Sequence of protein 2:
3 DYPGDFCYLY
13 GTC

Sequence of protein 1:
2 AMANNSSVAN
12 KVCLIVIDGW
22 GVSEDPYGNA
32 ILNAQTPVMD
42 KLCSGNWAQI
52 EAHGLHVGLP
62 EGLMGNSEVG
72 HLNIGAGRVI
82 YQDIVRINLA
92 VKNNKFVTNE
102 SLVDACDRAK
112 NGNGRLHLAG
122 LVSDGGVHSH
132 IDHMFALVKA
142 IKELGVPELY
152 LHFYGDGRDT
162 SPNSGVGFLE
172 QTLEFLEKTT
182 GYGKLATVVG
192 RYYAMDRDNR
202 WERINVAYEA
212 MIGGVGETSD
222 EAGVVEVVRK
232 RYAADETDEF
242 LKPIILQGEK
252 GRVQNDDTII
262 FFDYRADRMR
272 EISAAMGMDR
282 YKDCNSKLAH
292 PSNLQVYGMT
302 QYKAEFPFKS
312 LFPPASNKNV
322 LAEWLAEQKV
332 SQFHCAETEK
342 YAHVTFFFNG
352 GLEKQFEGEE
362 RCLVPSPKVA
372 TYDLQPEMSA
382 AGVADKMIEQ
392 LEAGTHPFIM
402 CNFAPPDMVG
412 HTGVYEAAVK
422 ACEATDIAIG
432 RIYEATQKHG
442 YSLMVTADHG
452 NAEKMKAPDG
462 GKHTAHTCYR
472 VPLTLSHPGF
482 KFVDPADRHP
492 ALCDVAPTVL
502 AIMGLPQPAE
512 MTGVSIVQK

Contacts between the two chains:
Residue Q83 in protein 1 is in contact with residue F8 in protein 2 (closest heavy-atom distance 3.6 Å).
Residue R271 in protein 1 is in contact with residue D3 in protein 2 (closest heavy-atom distance 2.9 Å).
Residue D84 in protein 1 is in contact with residue Y4 in protein 2 (closest heavy-atom distance 2.7 Å).
Residue N67 in protein 1 is in contact with residue Y12 in protein 2 (closest heavy-atom distance 3.6 Å).
Residue E69 in protein 1 is in contact with residue C15 in protein 2 (closest heavy-atom distance 4.7 Å).
Residue L64 in protein 1 interacts with residue L11 in protein 2 (closest heavy-atom distance 3.3 Å).
Residue S68 in protein 1 contacts residue C15 in protein 2 (closest heavy-atom distance 4.0 Å).
Residue P315 in protein 1 contacts residue Y4 in protein 2 (closest heavy-atom distance 3.7 Å).
Residue N67 in protein 1 interacts with residue G13 in protein 2 (closest heavy-atom distance 3.9 Å).
Residue H412 in protein 1 is in contact with residue C15 in protein 2 (closest heavy-atom distance 3.0 Å).
Residue A267 in protein 1 contacts residue F8 in protein 2 (closest heavy-atom distance 4.1 Å).
Residue G352 in protein 1 contacts residue Y4 in protein 2 (closest heavy-atom distance 4.9 Å).
Residue Y82 in protein 1 interacts with residue G6 in protein 2 (closest heavy-atom distance 4.3 Å).
Residue K341 in protein 1 is in contact with residue C15 in protein 2 (closest heavy-atom distance 3.6 Å).
Residue V70 in protein 1 interacts with residue Y10 in protein 2 (closest heavy-atom distance 3.0 Å).
Residue H344 in protein 1 contacts residue T14 in protein 2 (closest heavy-atom distance 4.3 Å).
Residue M65 in protein 1 interacts with residue L11 in protein 2 (closest heavy-atom distance 4.8 Å).
Residue E69 in protein 1 interacts with residue G13 in protein 2 (closest heavy-atom distance 3.1 Å).
Residue L73 in protein 1 is in contact with residue P5 in protein 2 (closest heavy-atom distance 4.2 Å).
Residue D268 in protein 1 is in contact with residue F8 in protein 2 (closest heavy-atom distance 4.0 Å).
Residue N318 in protein 1 interacts with residue P5 in protein 2 (closest heavy-atom distance 3.4 Å).
Residue I81 in protein 1 is in contact with residue P5 in protein 2 (closest heavy-atom distance 4.1 Å).
Residue R266 in protein 1 is in contact with residue F8 in protein 2 (closest heavy-atom distance 3.6 Å).
Residue N67 in protein 1 is in contact with residue Y10 in protein 2 (closest heavy-atom distance 2.9 Å).
Residue G352 in protein 1 interacts with residue P5 in protein 2 (closest heavy-atom distance 4.0 Å).
Residue G351 in protein 1 interacts with residue P5 in protein 2 (closest heavy-atom distance 3.9 Å).
Residue G352 in protein 1 contacts residue Y10 in protein 2 (closest heavy-atom distance 3.5 Å).
Residue Q83 in protein 1 contacts residue Y10 in protein 2 (closest heavy-atom distance 4.5 Å).
Residue F347 in protein 1 interacts with residue Y10 in protein 2 (closest heavy-atom distance 4.1 Å).
Residue D408 in protein 1 interacts with residue C15 in protein 2 (closest heavy-atom distance 3.4 Å).
Residue H467 in protein 1 contacts residue C15 in protein 2 (closest heavy-atom distance 3.0 Å).
Residue E69 in protein 1 contacts residue Y10 in protein 2 (closest heavy-atom distance 4.1 Å).
Residue P315 in protein 1 interacts with residue P5 in protein 2 (closest heavy-atom distance 4.7 Å).
Residue P61 in protein 1 contacts residue L11 in protein 2 (closest heavy-atom distance 3.8 Å).
Residue Q83 in protein 1 contacts residue G6 in protein 2 (closest heavy-atom distance 3.1 Å).
Residue Q302 in protein 1 interacts with residue Y4 in protein 2 (closest heavy-atom distance 3.3 Å).
Residue L60 in protein 1 interacts with residue L11 in protein 2 (closest heavy-atom distance 4.0 Å).
Residue L73 in protein 1 interacts with residue Y10 in protein 2 (closest heavy-atom distance 3.7 Å).
Residue F348 in protein 1 interacts with residue Y10 in protein 2 (closest heavy-atom distance 3.5 Å).
Residue E69 in protein 1 contacts residue T14 in protein 2 (closest heavy-atom distance 2.8 Å).
Residue M409 in protein 1 is in contact with residue C15 in protein 2 (closest heavy-atom distance 4.9 Å).
Residue D84 in protein 1 is in contact with residue D7 in protein 2 (closest heavy-atom distance 3.5 Å).
Residue Q83 in protein 1 interacts with residue L11 in protein 2 (closest heavy-atom distance 3.6 Å).
Residue T301 in protein 1 is in contact with residue Y4 in protein 2 (closest heavy-atom distance 3.1 Å).
Residue N67 in protein 1 contacts residue L11 in protein 2 (closest heavy-atom distance 3.5 Å).
Residue L60 in protein 1 contacts residue Y10 in protein 2 (closest heavy-atom distance 3.8 Å).
Residue E69 in protein 1 contacts residue Y12 in protein 2 (closest heavy-atom distance 4.8 Å).
Residue I85 in protein 1 contacts residue L11 in protein 2 (closest heavy-atom distance 3.7 Å).
Residue A316 in protein 1 is in contact with residue P5 in protein 2 (closest heavy-atom distance 3.6 Å).
Residue Q302 in protein 1 contacts residue D3 in protein 2 (closest heavy-atom distance 4.7 Å).
Residue I81 in protein 1 contacts residue G6 in protein 2 (closest heavy-atom distance 4.4 Å).
Residue L73 in protein 1 is in contact with residue G6 in protein 2 (closest heavy-atom distance 4.8 Å).
Residue Y265 in protein 1 interacts with residue Y4 in protein 2 (closest heavy-atom distance 3.5 Å).
Residue Q83 in protein 1 interacts with residue D7 in protein 2 (closest heavy-atom distance 3.2 Å).
Residue D84 in protein 1 is in contact with residue G6 in protein 2 (closest heavy-atom distance 3.0 Å).
Residue D84 in protein 1 contacts residue F8 in protein 2 (closest heavy-atom distance 4.3 Å).
Residue L64 in protein 1 is in contact with residue Y12 in protein 2 (closest heavy-atom distance 3.8 Å).

The following describes two proteins that form a bound complex.